Sequence of protein 2:
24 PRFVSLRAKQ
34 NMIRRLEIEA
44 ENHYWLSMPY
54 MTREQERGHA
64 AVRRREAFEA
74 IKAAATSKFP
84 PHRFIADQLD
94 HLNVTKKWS

The following describes two proteins that form a bound complex.

Residue-level contacts at the interface:
Residue G87 in protein 1 is in contact with residue Q58 in protein 2 (closest heavy-atom distance 4.5 Å).
Residue W91 in protein 1 interacts with residue Q58 in protein 2 (closest heavy-atom distance 4.5 Å).
Residue G87 in protein 1 is in contact with residue H62 in protein 2 (closest heavy-atom distance 4.7 Å).
Residue E83 in protein 1 interacts with residue H62 in protein 2 (closest heavy-atom distance 5.0 Å).

Sequence of protein 1:
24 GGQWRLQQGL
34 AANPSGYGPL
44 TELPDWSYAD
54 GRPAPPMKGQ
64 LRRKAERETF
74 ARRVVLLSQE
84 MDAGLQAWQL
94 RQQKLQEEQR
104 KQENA